Interface contacts:
Residue Y137 in protein 2 is in contact with residue S44 in protein 1 (closest heavy-atom distance 4.0 Å).
Residue Y47 in protein 2 contacts residue N17 in protein 1 (closest heavy-atom distance 4.7 Å).
Residue N134 in protein 2 is in contact with residue N43 in protein 1 (closest heavy-atom distance 4.1 Å).
Residue F36 in protein 2 is in contact with residue Y28 in protein 1 (closest heavy-atom distance 3.9 Å).
Residue Y137 in protein 2 is in contact with residue K40 in protein 1 (closest heavy-atom distance 4.6 Å).
Residue D136 in protein 2 contacts residue K40 in protein 1 (closest heavy-atom distance 3.6 Å).
Residue F132 in protein 2 interacts with residue Y34 in protein 1 (closest heavy-atom distance 4.9 Å).
Residue T28 in protein 2 contacts residue K37 in protein 1 (closest heavy-atom distance 3.2 Å).
Residue F26 in protein 2 contacts residue Y33 in protein 1 (closest heavy-atom distance 3.5 Å).
Residue N35 in protein 2 contacts residue Y28 in protein 1 (closest heavy-atom distance 4.5 Å).
Residue N134 in protein 2 contacts residue Y39 in protein 1 (closest heavy-atom distance 3.5 Å).
Residue Y44 in protein 2 is in contact with residue F15 in protein 1 (closest heavy-atom distance 3.2 Å).
Residue I131 in protein 2 contacts residue Y39 in protein 1 (closest heavy-atom distance 4.1 Å).
Residue L43 in protein 2 contacts residue Y28 in protein 1 (closest heavy-atom distance 3.6 Å).
Residue F138 in protein 2 contacts residue K40 in protein 1 (closest heavy-atom distance 4.8 Å).
Residue F40 in protein 2 contacts residue A21 in protein 1 (closest heavy-atom distance 4.1 Å).
Residue Y44 in protein 2 interacts with residue N17 in protein 1 (closest heavy-atom distance 4.7 Å).
Residue S139 in protein 2 interacts with residue K40 in protein 1 (closest heavy-atom distance 2.4 Å).
Residue Y47 in protein 2 contacts residue V24 in protein 1 (closest heavy-atom distance 4.1 Å).
Residue Y44 in protein 2 interacts with residue A21 in protein 1 (closest heavy-atom distance 3.6 Å).
Residue I131 in protein 2 contacts residue Y34 in protein 1 (closest heavy-atom distance 2.7 Å).
Residue F26 in protein 2 contacts residue K37 in protein 1 (closest heavy-atom distance 3.6 Å).
Residue Q39 in protein 2 contacts residue Y28 in protein 1 (closest heavy-atom distance 2.2 Å).
Residue F132 in protein 2 contacts residue Y39 in protein 1 (closest heavy-atom distance 3.1 Å).
Residue F40 in protein 2 contacts residue A25 in protein 1 (closest heavy-atom distance 4.2 Å).
Residue F40 in protein 2 contacts residue V24 in protein 1 (closest heavy-atom distance 4.2 Å).
Residue F133 in protein 2 interacts with residue Y39 in protein 1 (closest heavy-atom distance 4.5 Å).
Residue I27 in protein 2 is in contact with residue Y33 in protein 1 (closest heavy-atom distance 3.4 Å).
Residue F36 in protein 2 interacts with residue F29 in protein 1 (closest heavy-atom distance 4.6 Å).
Residue P29 in protein 2 contacts residue Y33 in protein 1 (closest heavy-atom distance 3.6 Å).
Residue I27 in protein 2 is in contact with residue K37 in protein 1 (closest heavy-atom distance 5.0 Å).
Residue N134 in protein 2 is in contact with residue V35 in protein 1 (closest heavy-atom distance 4.3 Å).
Residue F41 in protein 2 is in contact with residue F15 in protein 1 (closest heavy-atom distance 5.0 Å).
Residue P29 in protein 2 interacts with residue F29 in protein 1 (closest heavy-atom distance 4.6 Å).
Residue F40 in protein 2 interacts with residue Y28 in protein 1 (closest heavy-atom distance 4.2 Å).
Residue Y44 in protein 2 is in contact with residue V24 in protein 1 (closest heavy-atom distance 4.3 Å).
Residue F40 in protein 2 is in contact with residue F15 in protein 1 (closest heavy-atom distance 4.4 Å).
Residue Y137 in protein 2 interacts with residue N43 in protein 1 (closest heavy-atom distance 3.8 Å).
Residue D25 in protein 2 is in contact with residue K37 in protein 1 (closest heavy-atom distance 2.8 Å).
Residue L130 in protein 2 is in contact with residue Y34 in protein 1 (closest heavy-atom distance 4.0 Å).
Residue Y44 in protein 2 is in contact with residue Y16 in protein 1 (closest heavy-atom distance 4.2 Å).
Residue Y47 in protein 2 contacts residue S20 in protein 1 (closest heavy-atom distance 3.0 Å).
Residue L130 in protein 2 interacts with residue Y31 in protein 1 (closest heavy-atom distance 3.5 Å).
Residue F133 in protein 2 is in contact with residue Y31 in protein 1 (closest heavy-atom distance 3.9 Å).
Residue L141 in protein 2 is in contact with residue N36 in protein 1 (closest heavy-atom distance 3.9 Å).
Residue T28 in protein 2 contacts residue Y33 in protein 1 (closest heavy-atom distance 3.8 Å).
Residue L43 in protein 2 interacts with residue V24 in protein 1 (closest heavy-atom distance 4.1 Å).
Residue F138 in protein 2 is in contact with residue F46 in protein 1 (closest heavy-atom distance 4.4 Å).
Residue N134 in protein 2 contacts residue K40 in protein 1 (closest heavy-atom distance 3.4 Å).
Residue E140 in protein 2 is in contact with residue K40 in protein 1 (closest heavy-atom distance 4.6 Å).

Sequence of protein 2:
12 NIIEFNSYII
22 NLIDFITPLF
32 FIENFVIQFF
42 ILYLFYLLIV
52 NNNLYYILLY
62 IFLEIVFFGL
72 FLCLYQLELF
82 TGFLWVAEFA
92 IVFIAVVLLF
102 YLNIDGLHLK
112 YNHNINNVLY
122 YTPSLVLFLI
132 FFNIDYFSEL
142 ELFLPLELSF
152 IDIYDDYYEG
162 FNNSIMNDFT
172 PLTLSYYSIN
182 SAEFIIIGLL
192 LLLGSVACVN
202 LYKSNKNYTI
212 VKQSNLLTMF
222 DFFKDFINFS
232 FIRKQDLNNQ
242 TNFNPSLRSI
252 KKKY

The following describes two proteins that form a bound complex.

Sequence of protein 1:
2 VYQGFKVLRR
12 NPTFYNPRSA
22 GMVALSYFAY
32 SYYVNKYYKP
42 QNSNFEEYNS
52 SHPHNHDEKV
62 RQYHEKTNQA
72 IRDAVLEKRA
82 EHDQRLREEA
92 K